Sequence of chain B:
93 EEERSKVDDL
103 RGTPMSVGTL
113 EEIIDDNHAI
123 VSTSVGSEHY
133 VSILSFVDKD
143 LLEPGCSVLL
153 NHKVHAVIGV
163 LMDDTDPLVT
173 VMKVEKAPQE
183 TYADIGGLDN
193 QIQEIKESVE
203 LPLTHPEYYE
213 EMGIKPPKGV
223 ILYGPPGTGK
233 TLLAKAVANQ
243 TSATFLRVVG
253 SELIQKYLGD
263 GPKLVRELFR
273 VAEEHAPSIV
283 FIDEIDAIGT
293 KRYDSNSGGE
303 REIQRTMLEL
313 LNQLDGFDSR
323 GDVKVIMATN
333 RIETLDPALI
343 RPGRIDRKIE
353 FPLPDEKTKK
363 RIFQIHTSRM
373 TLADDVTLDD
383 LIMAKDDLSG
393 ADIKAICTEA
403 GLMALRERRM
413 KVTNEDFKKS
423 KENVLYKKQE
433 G

Contacts between the two chains:
Residue R740 in chain A interacts with residue D142 in chain B (closest heavy-atom distance 5.0 Å).
Residue Q747 in chain A is in contact with residue D117 in chain B (closest heavy-atom distance 2.0 Å).

Sequence of chain A:
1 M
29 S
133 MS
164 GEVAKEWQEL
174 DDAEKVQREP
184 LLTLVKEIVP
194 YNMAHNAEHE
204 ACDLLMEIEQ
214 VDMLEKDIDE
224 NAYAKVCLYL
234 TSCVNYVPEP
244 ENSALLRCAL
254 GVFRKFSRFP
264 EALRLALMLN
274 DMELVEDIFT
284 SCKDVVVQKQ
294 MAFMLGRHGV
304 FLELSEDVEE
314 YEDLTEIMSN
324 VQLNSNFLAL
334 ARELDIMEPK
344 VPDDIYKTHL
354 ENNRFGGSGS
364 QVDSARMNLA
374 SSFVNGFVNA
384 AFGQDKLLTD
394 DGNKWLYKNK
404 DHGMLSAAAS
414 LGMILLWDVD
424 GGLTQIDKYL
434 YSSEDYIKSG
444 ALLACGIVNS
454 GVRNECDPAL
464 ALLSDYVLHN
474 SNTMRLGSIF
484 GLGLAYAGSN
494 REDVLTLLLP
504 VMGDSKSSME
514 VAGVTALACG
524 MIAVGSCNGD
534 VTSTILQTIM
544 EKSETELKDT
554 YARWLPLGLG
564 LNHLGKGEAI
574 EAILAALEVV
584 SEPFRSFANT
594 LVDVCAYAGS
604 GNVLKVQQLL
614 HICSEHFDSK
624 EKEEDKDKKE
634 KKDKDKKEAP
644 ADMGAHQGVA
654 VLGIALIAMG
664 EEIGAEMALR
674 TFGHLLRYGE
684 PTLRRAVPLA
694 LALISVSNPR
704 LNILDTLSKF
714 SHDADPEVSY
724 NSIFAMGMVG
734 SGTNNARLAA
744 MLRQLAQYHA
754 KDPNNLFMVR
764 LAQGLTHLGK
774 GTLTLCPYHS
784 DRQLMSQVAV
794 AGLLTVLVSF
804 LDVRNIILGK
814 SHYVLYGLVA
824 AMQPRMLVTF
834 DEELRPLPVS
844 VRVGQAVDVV

The following describes two proteins that form a bound complex.